Sequence of protein 1:
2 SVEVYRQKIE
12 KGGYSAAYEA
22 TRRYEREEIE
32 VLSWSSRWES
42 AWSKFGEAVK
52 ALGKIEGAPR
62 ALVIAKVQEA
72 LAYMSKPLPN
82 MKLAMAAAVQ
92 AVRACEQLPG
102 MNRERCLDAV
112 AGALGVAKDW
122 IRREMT

Sequence of protein 2:
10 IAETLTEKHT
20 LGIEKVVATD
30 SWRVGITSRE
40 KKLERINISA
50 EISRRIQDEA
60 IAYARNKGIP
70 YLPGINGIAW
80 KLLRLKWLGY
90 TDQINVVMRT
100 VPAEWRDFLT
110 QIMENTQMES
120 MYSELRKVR

The following describes two proteins that form a bound complex.

Interface contacts:
Residue G14 in protein 1 contacts residue T28 in protein 2 (closest heavy-atom distance 4.4 Å).
Residue Q91 in protein 1 is in contact with residue T90 in protein 2 (closest heavy-atom distance 4.1 Å).
Residue Y25 in protein 1 contacts residue E16 in protein 2 (closest heavy-atom distance 2.3 Å).
Residue A88 in protein 1 contacts residue Q92 in protein 2 (closest heavy-atom distance 3.2 Å).
Residue E40 in protein 1 interacts with residue T15 in protein 2 (closest heavy-atom distance 3.2 Å).
Residue K12 in protein 1 interacts with residue T28 in protein 2 (closest heavy-atom distance 3.6 Å).
Residue A87 in protein 1 contacts residue V96 in protein 2 (closest heavy-atom distance 4.0 Å).
Residue Y25 in protein 1 is in contact with residue A11 in protein 2 (closest heavy-atom distance 4.0 Å).
Residue V5 in protein 1 contacts residue R38 in protein 2 (closest heavy-atom distance 3.6 Å).
Residue W39 in protein 1 contacts residue L14 in protein 2 (closest heavy-atom distance 3.5 Å).
Residue T127 in protein 1 contacts residue R98 in protein 2 (closest heavy-atom distance 4.0 Å).
Residue A87 in protein 1 is in contact with residue Q92 in protein 2 (closest heavy-atom distance 3.1 Å).
Residue A87 in protein 1 contacts residue V95 in protein 2 (closest heavy-atom distance 3.7 Å).
Residue W35 in protein 1 contacts residue I22 in protein 2 (closest heavy-atom distance 3.9 Å).
Residue V32 in protein 1 interacts with residue T19 in protein 2 (closest heavy-atom distance 4.1 Å).
Residue E26 in protein 1 contacts residue I10 in protein 2 (closest heavy-atom distance 3.4 Å).
Residue A21 in protein 1 contacts residue L20 in protein 2 (closest heavy-atom distance 3.4 Å).
Residue A17 in protein 1 is in contact with residue K24 in protein 2 (closest heavy-atom distance 4.0 Å).
Residue Q91 in protein 1 contacts residue Q92 in protein 2 (closest heavy-atom distance 4.3 Å).
Residue L63 in protein 1 contacts residue Y89 in protein 2 (closest heavy-atom distance 3.5 Å).
Residue L84 in protein 1 interacts with residue V96 in protein 2 (closest heavy-atom distance 4.0 Å).
Residue W35 in protein 1 is in contact with residue H18 in protein 2 (closest heavy-atom distance 4.4 Å).
Residue K9 in protein 1 is in contact with residue V33 in protein 2 (closest heavy-atom distance 4.2 Å).
Residue K12 in protein 1 contacts residue V33 in protein 2 (closest heavy-atom distance 4.2 Å).
Residue Q8 in protein 1 is in contact with residue V33 in protein 2 (closest heavy-atom distance 4.3 Å).
Residue Q91 in protein 1 interacts with residue D91 in protein 2 (closest heavy-atom distance 2.8 Å).
Residue E125 in protein 1 is in contact with residue R98 in protein 2 (closest heavy-atom distance 3.6 Å).
Residue E70 in protein 1 interacts with residue Q92 in protein 2 (closest heavy-atom distance 4.2 Å).
Residue S36 in protein 1 contacts residue T15 in protein 2 (closest heavy-atom distance 3.3 Å).
Residue K9 in protein 1 is in contact with residue S30 in protein 2 (closest heavy-atom distance 3.5 Å).
Residue E31 in protein 1 is in contact with residue T19 in protein 2 (closest heavy-atom distance 3.9 Å).
Residue Q91 in protein 1 interacts with residue Y89 in protein 2 (closest heavy-atom distance 3.3 Å).
Residue E125 in protein 1 contacts residue V95 in protein 2 (closest heavy-atom distance 3.8 Å).
Residue L33 in protein 1 is in contact with residue I22 in protein 2 (closest heavy-atom distance 3.9 Å).
Residue K67 in protein 1 is in contact with residue L84 in protein 2 (closest heavy-atom distance 4.3 Å).
Residue L33 in protein 1 interacts with residue T19 in protein 2 (closest heavy-atom distance 3.5 Å).
Residue R24 in protein 1 interacts with residue E23 in protein 2 (closest heavy-atom distance 4.4 Å).
Residue A87 in protein 1 interacts with residue D91 in protein 2 (closest heavy-atom distance 4.4 Å).
Residue K67 in protein 1 is in contact with residue Y89 in protein 2 (closest heavy-atom distance 4.1 Å).
Residue V32 in protein 1 is in contact with residue T15 in protein 2 (closest heavy-atom distance 3.8 Å).
Residue W39 in protein 1 contacts residue H18 in protein 2 (closest heavy-atom distance 4.2 Å).
Residue L84 in protein 1 interacts with residue T99 in protein 2 (closest heavy-atom distance 4.3 Å).
Residue K83 in protein 1 is in contact with residue V95 in protein 2 (closest heavy-atom distance 4.2 Å).
Residue A18 in protein 1 interacts with residue K24 in protein 2 (closest heavy-atom distance 4.1 Å).
Residue G13 in protein 1 contacts residue T28 in protein 2 (closest heavy-atom distance 3.7 Å).
Residue T22 in protein 1 contacts residue L20 in protein 2 (closest heavy-atom distance 4.3 Å).
Residue S36 in protein 1 interacts with residue H18 in protein 2 (closest heavy-atom distance 3.1 Å).
Residue V5 in protein 1 interacts with residue S37 in protein 2 (closest heavy-atom distance 4.3 Å).
Residue E70 in protein 1 contacts residue K80 in protein 2 (closest heavy-atom distance 3.2 Å).
Residue A17 in protein 1 interacts with residue T28 in protein 2 (closest heavy-atom distance 3.7 Å).
Residue V90 in protein 1 contacts residue D91 in protein 2 (closest heavy-atom distance 4.1 Å).
Residue Q8 in protein 1 is in contact with residue S37 in protein 2 (closest heavy-atom distance 3.4 Å).
Residue Y74 in protein 1 interacts with residue K80 in protein 2 (closest heavy-atom distance 2.5 Å).
Residue V90 in protein 1 interacts with residue V95 in protein 2 (closest heavy-atom distance 3.9 Å).
Residue R94 in protein 1 contacts residue D91 in protein 2 (closest heavy-atom distance 3.2 Å).
Residue S36 in protein 1 is in contact with residue T19 in protein 2 (closest heavy-atom distance 2.6 Å).
Residue K67 in protein 1 interacts with residue Q92 in protein 2 (closest heavy-atom distance 3.7 Å).
Residue Y25 in protein 1 is in contact with residue L20 in protein 2 (closest heavy-atom distance 4.2 Å).
Residue I30 in protein 1 is in contact with residue E23 in protein 2 (closest heavy-atom distance 4.2 Å).
Residue K83 in protein 1 interacts with residue T99 in protein 2 (closest heavy-atom distance 3.7 Å).